Residue-level contacts at the interface:
Residue V47 in protein 2 interacts with residue A137 in protein 1 (closest heavy-atom distance 3.5 Å).
Residue K151 in protein 2 interacts with residue Y32 in protein 1 (closest heavy-atom distance 3.5 Å).
Residue A137 in protein 2 interacts with residue I44 in protein 1 (closest heavy-atom distance 3.4 Å).
Residue K25 in protein 2 is in contact with residue Q158 in protein 1 (closest heavy-atom distance 3.4 Å).
Residue A137 in protein 2 interacts with residue V47 in protein 1 (closest heavy-atom distance 3.7 Å).
Residue W73 in protein 2 interacts with residue R108 in protein 1 (closest heavy-atom distance 3.5 Å).
Residue S40 in protein 2 interacts with residue E144 in protein 1 (closest heavy-atom distance 2.7 Å).
Residue I97 in protein 2 is in contact with residue Q83 in protein 1 (closest heavy-atom distance 3.3 Å).
Residue I112 in protein 2 contacts residue W73 in protein 1 (closest heavy-atom distance 3.2 Å).
Residue S122 in protein 2 interacts with residue Y62 in protein 1 (closest heavy-atom distance 2.9 Å).
Residue L29 in protein 2 contacts residue E155 in protein 1 (closest heavy-atom distance 3.4 Å).
Residue S40 in protein 2 interacts with residue M145 in protein 1 (closest heavy-atom distance 3.6 Å).
Residue Q94 in protein 2 interacts with residue Q83 in protein 1 (closest heavy-atom distance 3.0 Å).
Residue Y62 in protein 2 contacts residue Q118 in protein 1 (closest heavy-atom distance 3.7 Å).
Residue D76 in protein 2 interacts with residue R108 in protein 1 (closest heavy-atom distance 2.6 Å).
Residue Q54 in protein 2 contacts residue H130 in protein 1 (closest heavy-atom distance 2.5 Å).
Residue T111 in protein 2 contacts residue L69 in protein 1 (closest heavy-atom distance 3.7 Å).
Residue H130 in protein 2 contacts residue Q51 in protein 1 (closest heavy-atom distance 2.9 Å).
Residue I112 in protein 2 is in contact with residue L69 in protein 1 (closest heavy-atom distance 3.3 Å).
Residue E144 in protein 2 interacts with residue K43 in protein 1 (closest heavy-atom distance 3.0 Å).
Residue F119 in protein 2 interacts with residue Y62 in protein 1 (closest heavy-atom distance 3.5 Å).
Residue T33 in protein 2 interacts with residue I152 in protein 1 (closest heavy-atom distance 3.6 Å).
Residue Y62 in protein 2 interacts with residue S122 in protein 1 (closest heavy-atom distance 3.2 Å).
Residue F141 in protein 2 is in contact with residue I44 in protein 1 (closest heavy-atom distance 3.6 Å).
Residue F141 in protein 2 is in contact with residue N41 in protein 1 (closest heavy-atom distance 3.4 Å).
Residue F141 in protein 2 interacts with residue S40 in protein 1 (closest heavy-atom distance 3.4 Å).
Residue Q54 in protein 2 interacts with residue L126 in protein 1 (closest heavy-atom distance 3.5 Å).
Residue V104 in protein 2 contacts residue D76 in protein 1 (closest heavy-atom distance 3.5 Å).
Residue K25 in protein 2 is in contact with residue E155 in protein 1 (closest heavy-atom distance 2.9 Å).
Residue F66 in protein 2 interacts with residue Y116 in protein 1 (closest heavy-atom distance 3.6 Å).
Residue Y32 in protein 2 is in contact with residue K151 in protein 1 (closest heavy-atom distance 3.4 Å).
Residue Y116 in protein 2 is in contact with residue F66 in protein 1 (closest heavy-atom distance 3.6 Å).
Residue E155 in protein 2 interacts with residue K25 in protein 1 (closest heavy-atom distance 2.7 Å).
Residue M145 in protein 2 interacts with residue S40 in protein 1 (closest heavy-atom distance 3.3 Å).
Residue R108 in protein 2 contacts residue W73 in protein 1 (closest heavy-atom distance 3.6 Å).
Residue F91 in protein 2 is in contact with residue M90 in protein 1 (closest heavy-atom distance 3.5 Å).
Residue Q118 in protein 2 interacts with residue Y62 in protein 1 (closest heavy-atom distance 3.0 Å).
Residue E155 in protein 2 interacts with residue L29 in protein 1 (closest heavy-atom distance 3.3 Å).
Residue M145 in protein 2 is in contact with residue L37 in protein 1 (closest heavy-atom distance 3.5 Å).
Residue K43 in protein 2 interacts with residue E144 in protein 1 (closest heavy-atom distance 2.7 Å).
Residue H130 in protein 2 contacts residue Q54 in protein 1 (closest heavy-atom distance 2.8 Å).
Residue I87 in protein 2 contacts residue Q94 in protein 1 (closest heavy-atom distance 3.4 Å).
Residue Q51 in protein 2 interacts with residue H130 in protein 1 (closest heavy-atom distance 3.0 Å).
Residue Q105 in protein 2 contacts residue W73 in protein 1 (closest heavy-atom distance 3.2 Å).
Residue N59 in protein 2 contacts residue F119 in protein 1 (closest heavy-atom distance 3.4 Å).
Residue L115 in protein 2 interacts with residue Q65 in protein 1 (closest heavy-atom distance 3.5 Å).
Residue T156 in protein 2 is in contact with residue L29 in protein 1 (closest heavy-atom distance 3.5 Å).
Residue E144 in protein 2 contacts residue S40 in protein 1 (closest heavy-atom distance 2.9 Å).
Residue I44 in protein 2 is in contact with residue A137 in protein 1 (closest heavy-atom distance 3.4 Å).
Residue I152 in protein 2 is in contact with residue T33 in protein 1 (closest heavy-atom distance 3.3 Å).
Residue Q94 in protein 2 contacts residue K86 in protein 1 (closest heavy-atom distance 3.4 Å).
Residue Y62 in protein 2 interacts with residue F119 in protein 1 (closest heavy-atom distance 3.5 Å).
Residue R28 in protein 2 is in contact with residue E155 in protein 1 (closest heavy-atom distance 2.8 Å).
Residue R108 in protein 2 is in contact with residue D76 in protein 1 (closest heavy-atom distance 3.1 Å).
Residue L126 in protein 2 is in contact with residue Q54 in protein 1 (closest heavy-atom distance 3.6 Å).
Residue F119 in protein 2 interacts with residue N59 in protein 1 (closest heavy-atom distance 3.3 Å).
Residue E155 in protein 2 is in contact with residue R28 in protein 1 (closest heavy-atom distance 2.7 Å).
Residue R108 in protein 2 is in contact with residue Q72 in protein 1 (closest heavy-atom distance 3.2 Å).
Residue L148 in protein 2 contacts residue T33 in protein 1 (closest heavy-atom distance 3.6 Å).
Residue Q65 in protein 2 is in contact with residue L115 in protein 1 (closest heavy-atom distance 3.3 Å).

Sequence of protein 1:
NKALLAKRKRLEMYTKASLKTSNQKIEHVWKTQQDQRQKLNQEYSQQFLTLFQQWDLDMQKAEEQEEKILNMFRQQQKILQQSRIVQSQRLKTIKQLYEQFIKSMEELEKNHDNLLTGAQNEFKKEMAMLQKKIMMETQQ

Sequence of protein 2:
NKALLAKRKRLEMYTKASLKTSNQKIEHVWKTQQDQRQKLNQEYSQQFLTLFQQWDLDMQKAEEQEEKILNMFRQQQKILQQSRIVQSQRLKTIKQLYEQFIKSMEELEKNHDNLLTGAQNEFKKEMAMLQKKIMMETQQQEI

These two protein chains interact to form a complex.